Sequence of protein 1:
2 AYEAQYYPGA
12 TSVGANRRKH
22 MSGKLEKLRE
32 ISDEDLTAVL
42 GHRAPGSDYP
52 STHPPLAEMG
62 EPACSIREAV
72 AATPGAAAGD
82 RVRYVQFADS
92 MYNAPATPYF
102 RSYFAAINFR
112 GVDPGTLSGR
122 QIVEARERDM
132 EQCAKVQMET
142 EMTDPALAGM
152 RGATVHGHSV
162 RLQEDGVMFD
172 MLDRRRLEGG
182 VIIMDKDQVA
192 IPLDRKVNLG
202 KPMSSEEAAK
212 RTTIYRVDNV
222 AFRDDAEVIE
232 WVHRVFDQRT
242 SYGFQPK

This data describes a binding interaction between two proteins.

Sequence of protein 2:
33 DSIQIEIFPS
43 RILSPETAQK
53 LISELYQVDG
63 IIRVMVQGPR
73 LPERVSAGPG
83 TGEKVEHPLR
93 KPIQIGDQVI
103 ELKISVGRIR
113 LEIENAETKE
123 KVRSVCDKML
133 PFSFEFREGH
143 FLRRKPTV

Residue-level contacts at the interface:
Residue A191 in protein 1 interacts with residue G82 in protein 2 (closest heavy-atom distance 4.5 Å).
Residue S206 in protein 1 contacts residue R43 in protein 2 (closest heavy-atom distance 4.0 Å).
Residue A191 in protein 1 is in contact with residue V77 in protein 2 (closest heavy-atom distance 3.3 Å).
Residue R162 in protein 1 contacts residue S42 in protein 2 (closest heavy-atom distance 3.3 Å).
Residue A191 in protein 1 is in contact with residue V87 in protein 2 (closest heavy-atom distance 4.5 Å).
Residue R162 in protein 1 contacts residue P41 in protein 2 (closest heavy-atom distance 2.7 Å).
Residue F170 in protein 1 is in contact with residue I44 in protein 2 (closest heavy-atom distance 3.6 Å).
Residue I192 in protein 1 contacts residue E85 in protein 2 (closest heavy-atom distance 3.5 Å).
Residue Q164 in protein 1 interacts with residue L91 in protein 2 (closest heavy-atom distance 3.0 Å).
Residue E165 in protein 1 contacts residue S46 in protein 2 (closest heavy-atom distance 3.2 Å).
Residue D174 in protein 1 interacts with residue H89 in protein 2 (closest heavy-atom distance 2.8 Å).
Residue R162 in protein 1 is in contact with residue R43 in protein 2 (closest heavy-atom distance 3.9 Å).
Residue A154 in protein 1 contacts residue A79 in protein 2 (closest heavy-atom distance 3.5 Å).
Residue V190 in protein 1 is in contact with residue G82 in protein 2 (closest heavy-atom distance 3.9 Å).
Residue M172 in protein 1 contacts residue P74 in protein 2 (closest heavy-atom distance 3.5 Å).
Residue V161 in protein 1 interacts with residue P71 in protein 2 (closest heavy-atom distance 4.4 Å).
Residue M172 in protein 1 interacts with residue H89 in protein 2 (closest heavy-atom distance 3.3 Å).
Residue P193 in protein 1 is in contact with residue E85 in protein 2 (closest heavy-atom distance 3.5 Å).
Residue R162 in protein 1 is in contact with residue R110 in protein 2 (closest heavy-atom distance 4.4 Å).
Residue M172 in protein 1 is in contact with residue V87 in protein 2 (closest heavy-atom distance 3.6 Å).
Residue G167 in protein 1 is in contact with residue R43 in protein 2 (closest heavy-atom distance 3.0 Å).
Residue F170 in protein 1 is in contact with residue S107 in protein 2 (closest heavy-atom distance 3.5 Å).
Residue D174 in protein 1 is in contact with residue V87 in protein 2 (closest heavy-atom distance 4.1 Å).
Residue Q164 in protein 1 is in contact with residue I44 in protein 2 (closest heavy-atom distance 3.8 Å).
Residue A154 in protein 1 interacts with residue G80 in protein 2 (closest heavy-atom distance 3.9 Å).
Residue R162 in protein 1 is in contact with residue I44 in protein 2 (closest heavy-atom distance 3.2 Å).
Residue M172 in protein 1 contacts residue R72 in protein 2 (closest heavy-atom distance 3.1 Å).
Residue K187 in protein 1 interacts with residue V87 in protein 2 (closest heavy-atom distance 3.4 Å).
Residue F170 in protein 1 interacts with residue R72 in protein 2 (closest heavy-atom distance 3.4 Å).
Residue D171 in protein 1 contacts residue H89 in protein 2 (closest heavy-atom distance 2.2 Å).
Residue Y85 in protein 1 interacts with residue P81 in protein 2 (closest heavy-atom distance 4.3 Å).
Residue R162 in protein 1 contacts residue G109 in protein 2 (closest heavy-atom distance 2.4 Å).
Residue V161 in protein 1 interacts with residue I44 in protein 2 (closest heavy-atom distance 3.8 Å).
Residue R177 in protein 1 contacts residue P90 in protein 2 (closest heavy-atom distance 3.7 Å).
Residue E165 in protein 1 is in contact with residue I44 in protein 2 (closest heavy-atom distance 3.4 Å).
Residue K187 in protein 1 contacts residue K86 in protein 2 (closest heavy-atom distance 4.0 Å).
Residue Q164 in protein 1 is in contact with residue H89 in protein 2 (closest heavy-atom distance 4.4 Å).
Residue L173 in protein 1 is in contact with residue V77 in protein 2 (closest heavy-atom distance 3.8 Å).
Residue F170 in protein 1 contacts residue L73 in protein 2 (closest heavy-atom distance 3.4 Å).
Residue V190 in protein 1 is in contact with residue P81 in protein 2 (closest heavy-atom distance 3.6 Å).
Residue D174 in protein 1 interacts with residue E88 in protein 2 (closest heavy-atom distance 3.8 Å).
Residue I192 in protein 1 interacts with residue G82 in protein 2 (closest heavy-atom distance 3.1 Å).
Residue D166 in protein 1 interacts with residue R43 in protein 2 (closest heavy-atom distance 3.8 Å).
Residue L173 in protein 1 interacts with residue V87 in protein 2 (closest heavy-atom distance 3.7 Å).
Residue F170 in protein 1 contacts residue L91 in protein 2 (closest heavy-atom distance 4.1 Å).
Residue V190 in protein 1 contacts residue V77 in protein 2 (closest heavy-atom distance 4.1 Å).
Residue H157 in protein 1 is in contact with residue P71 in protein 2 (closest heavy-atom distance 4.0 Å).
Residue L163 in protein 1 is in contact with residue R43 in protein 2 (closest heavy-atom distance 3.4 Å).
Residue L163 in protein 1 interacts with residue I44 in protein 2 (closest heavy-atom distance 3.1 Å).
Residue L173 in protein 1 is in contact with residue P74 in protein 2 (closest heavy-atom distance 3.9 Å).
Residue R162 in protein 1 contacts residue F40 in protein 2 (closest heavy-atom distance 3.6 Å).
Residue F170 in protein 1 interacts with residue P71 in protein 2 (closest heavy-atom distance 3.3 Å).
Residue F170 in protein 1 is in contact with residue H89 in protein 2 (closest heavy-atom distance 4.2 Å).
Residue T155 in protein 1 is in contact with residue A79 in protein 2 (closest heavy-atom distance 4.3 Å).
Residue Q164 in protein 1 is in contact with residue R43 in protein 2 (closest heavy-atom distance 3.0 Å).
Residue Y93 in protein 1 is in contact with residue S42 in protein 2 (closest heavy-atom distance 4.4 Å).
Residue D174 in protein 1 interacts with residue P90 in protein 2 (closest heavy-atom distance 2.9 Å).
Residue A191 in protein 1 contacts residue E85 in protein 2 (closest heavy-atom distance 4.1 Å).
Residue L173 in protein 1 contacts residue H89 in protein 2 (closest heavy-atom distance 4.4 Å).
Residue E165 in protein 1 interacts with residue R43 in protein 2 (closest heavy-atom distance 3.7 Å).